Contacts between the two chains:
Residue A103 in the second protein contacts residue S39 in the first protein (closest heavy-atom distance 3.5 Å).
Residue P172 in the second protein interacts with residue S50 in the first protein (closest heavy-atom distance 4.6 Å).
Residue V148 in the second protein contacts residue R31 in the first protein (closest heavy-atom distance 4.2 Å).
Residue H150 in the second protein interacts with residue Q35 in the first protein (closest heavy-atom distance 3.1 Å).
Residue G149 in the second protein interacts with residue R31 in the first protein (closest heavy-atom distance 4.0 Å).
Residue L104 in the second protein contacts residue R43 in the first protein (closest heavy-atom distance 3.5 Å).
Residue R188 in the second protein contacts residue V55 in the first protein (closest heavy-atom distance 3.6 Å).
Residue P175 in the second protein interacts with residue L34 in the first protein (closest heavy-atom distance 3.5 Å).
Residue L177 in the second protein is in contact with residue P22 in the first protein (closest heavy-atom distance 4.5 Å).
Residue L146 in the second protein is in contact with residue R31 in the first protein (closest heavy-atom distance 2.8 Å).
Residue Q100 in the second protein is in contact with residue L34 in the first protein (closest heavy-atom distance 3.3 Å).
Residue F173 in the second protein interacts with residue A53 in the first protein (closest heavy-atom distance 4.6 Å).
Residue P145 in the second protein interacts with residue V27 in the first protein (closest heavy-atom distance 4.4 Å).
Residue L177 in the second protein is in contact with residue F23 in the first protein (closest heavy-atom distance 4.2 Å).
Residue P172 in the second protein is in contact with residue I52 in the first protein (closest heavy-atom distance 3.7 Å).
Residue L177 in the second protein interacts with residue F20 in the first protein (closest heavy-atom distance 4.1 Å).
Residue F173 in the second protein is in contact with residue S38 in the first protein (closest heavy-atom distance 3.9 Å).
Residue Q100 in the second protein interacts with residue Q35 in the first protein (closest heavy-atom distance 3.9 Å).
Residue L146 in the second protein contacts residue F23 in the first protein (closest heavy-atom distance 4.0 Å).
Residue F173 in the second protein interacts with residue V51 in the first protein (closest heavy-atom distance 3.4 Å).
Residue V148 in the second protein is in contact with residue E28 in the first protein (closest heavy-atom distance 3.5 Å).
Residue I185 in the second protein contacts residue F23 in the first protein (closest heavy-atom distance 3.6 Å).
Residue S187 in the second protein interacts with residue F23 in the first protein (closest heavy-atom distance 3.0 Å).
Residue D108 in the second protein interacts with residue R43 in the first protein (closest heavy-atom distance 3.6 Å).
Residue P175 in the second protein contacts residue A53 in the first protein (closest heavy-atom distance 3.7 Å).
Residue L176 in the second protein is in contact with residue V55 in the first protein (closest heavy-atom distance 3.9 Å).
Residue A103 in the second protein is in contact with residue S38 in the first protein (closest heavy-atom distance 3.0 Å).
Residue D108 in the second protein interacts with residue E40 in the first protein (closest heavy-atom distance 4.2 Å).
Residue S187 in the second protein is in contact with residue H57 in the first protein (closest heavy-atom distance 3.2 Å).
Residue V102 in the second protein contacts residue L34 in the first protein (closest heavy-atom distance 5.0 Å).
Residue Q100 in the second protein contacts residue F20 in the first protein (closest heavy-atom distance 4.2 Å).
Residue L104 in the second protein contacts residue E40 in the first protein (closest heavy-atom distance 3.2 Å).
Residue N142 in the second protein is in contact with residue F23 in the first protein (closest heavy-atom distance 3.3 Å).
Residue V102 in the second protein interacts with residue Q35 in the first protein (closest heavy-atom distance 3.9 Å).
Residue P145 in the second protein contacts residue P22 in the first protein (closest heavy-atom distance 4.1 Å).
Residue L177 in the second protein contacts residue R31 in the first protein (closest heavy-atom distance 4.4 Å).
Residue A103 in the second protein interacts with residue E40 in the first protein (closest heavy-atom distance 3.4 Å).
Residue F173 in the second protein interacts with residue R43 in the first protein (closest heavy-atom distance 3.3 Å).
Residue P175 in the second protein interacts with residue V55 in the first protein (closest heavy-atom distance 4.6 Å).
Residue H101 in the second protein is in contact with residue Q35 in the first protein (closest heavy-atom distance 3.0 Å).
Residue I171 in the second protein contacts residue R43 in the first protein (closest heavy-atom distance 4.0 Å).
Residue L186 in the second protein interacts with residue F23 in the first protein (closest heavy-atom distance 4.7 Å).
Residue A103 in the second protein is in contact with residue Q35 in the first protein (closest heavy-atom distance 4.3 Å).
Residue L177 in the second protein contacts residue V55 in the first protein (closest heavy-atom distance 3.9 Å).
Residue P145 in the second protein contacts residue F23 in the first protein (closest heavy-atom distance 3.9 Å).
Residue P145 in the second protein is in contact with residue E24 in the first protein (closest heavy-atom distance 4.1 Å).
Residue P145 in the second protein interacts with residue K25 in the first protein (closest heavy-atom distance 5.0 Å).
Residue G179 in the second protein is in contact with residue F23 in the first protein (closest heavy-atom distance 4.5 Å).
Residue P172 in the second protein is in contact with residue V51 in the first protein (closest heavy-atom distance 3.1 Å).
Residue P145 in the second protein contacts residue R31 in the first protein (closest heavy-atom distance 3.2 Å).
Residue P172 in the second protein interacts with residue A53 in the first protein (closest heavy-atom distance 3.2 Å).
Residue F173 in the second protein contacts residue L34 in the first protein (closest heavy-atom distance 4.5 Å).
Residue Q100 in the second protein is in contact with residue R31 in the first protein (closest heavy-atom distance 3.3 Å).
Residue Q189 in the second protein contacts residue V55 in the first protein (closest heavy-atom distance 4.4 Å).
Residue V102 in the second protein contacts residue S38 in the first protein (closest heavy-atom distance 3.6 Å).
Residue S105 in the second protein interacts with residue E40 in the first protein (closest heavy-atom distance 3.2 Å).
Residue F147 in the second protein contacts residue R31 in the first protein (closest heavy-atom distance 4.3 Å).
Residue P175 in the second protein contacts residue F20 in the first protein (closest heavy-atom distance 4.8 Å).
Residue L146 in the second protein interacts with residue P22 in the first protein (closest heavy-atom distance 3.5 Å).

Sequence of the first protein:
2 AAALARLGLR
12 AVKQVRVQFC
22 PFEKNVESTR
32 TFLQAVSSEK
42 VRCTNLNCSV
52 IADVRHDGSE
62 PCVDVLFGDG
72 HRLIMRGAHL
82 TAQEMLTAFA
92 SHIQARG

These two protein chains interact to form a complex.

Sequence of the second protein:
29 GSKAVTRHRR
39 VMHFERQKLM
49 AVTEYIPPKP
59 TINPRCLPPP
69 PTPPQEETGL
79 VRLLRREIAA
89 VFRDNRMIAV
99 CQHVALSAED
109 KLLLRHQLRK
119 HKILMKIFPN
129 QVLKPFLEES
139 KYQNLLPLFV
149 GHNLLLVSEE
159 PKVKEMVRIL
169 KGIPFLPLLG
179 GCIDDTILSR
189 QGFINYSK